The following describes two proteins that form a bound complex.

Sequence of protein 1:
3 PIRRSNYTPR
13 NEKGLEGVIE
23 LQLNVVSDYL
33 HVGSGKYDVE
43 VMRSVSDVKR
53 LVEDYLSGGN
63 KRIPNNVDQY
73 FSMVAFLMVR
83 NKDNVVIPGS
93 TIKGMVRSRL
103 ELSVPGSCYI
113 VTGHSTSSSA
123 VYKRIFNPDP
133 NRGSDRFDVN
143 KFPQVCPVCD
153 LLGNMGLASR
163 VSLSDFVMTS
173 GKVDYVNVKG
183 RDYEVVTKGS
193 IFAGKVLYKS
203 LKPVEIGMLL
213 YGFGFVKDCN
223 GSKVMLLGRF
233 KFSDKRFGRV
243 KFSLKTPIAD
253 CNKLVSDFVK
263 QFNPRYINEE

Residue-level contacts at the interface:
Residue R157 in protein 2 is in contact with residue I112 in protein 1 (closest heavy-atom distance 3.9 Å).
Residue Q209 in protein 2 is in contact with residue L199 in protein 1 (closest heavy-atom distance 4.0 Å).
Residue A161 in protein 2 contacts residue Y124 in protein 1 (closest heavy-atom distance 3.4 Å).
Residue R165 in protein 2 contacts residue T118 in protein 1 (closest heavy-atom distance 3.4 Å).
Residue E159 in protein 2 interacts with residue H116 in protein 1 (closest heavy-atom distance 3.0 Å).
Residue E159 in protein 2 is in contact with residue G115 in protein 1 (closest heavy-atom distance 3.3 Å).
Residue R157 in protein 2 is in contact with residue S100 in protein 1 (closest heavy-atom distance 3.1 Å).
Residue R150 in protein 2 is in contact with residue N83 in protein 1 (closest heavy-atom distance 3.3 Å).
Residue L76 in protein 2 is in contact with residue K15 in protein 1 (closest heavy-atom distance 4.0 Å).
Residue R216 in protein 2 contacts residue G91 in protein 1 (closest heavy-atom distance 3.7 Å).
Residue R165 in protein 2 is in contact with residue T114 in protein 1 (closest heavy-atom distance 3.9 Å).
Residue M152 in protein 2 contacts residue S92 in protein 1 (closest heavy-atom distance 3.7 Å).
Residue S156 in protein 2 interacts with residue T114 in protein 1 (closest heavy-atom distance 2.7 Å).
Residue T208 in protein 2 interacts with residue K201 in protein 1 (closest heavy-atom distance 3.8 Å).
Residue E159 in protein 2 is in contact with residue T114 in protein 1 (closest heavy-atom distance 3.4 Å).
Residue R157 in protein 2 is in contact with residue R99 in protein 1 (closest heavy-atom distance 3.4 Å).
Residue T158 in protein 2 interacts with residue P130 in protein 1 (closest heavy-atom distance 3.5 Å).
Residue R150 in protein 2 is in contact with residue V81 in protein 1 (closest heavy-atom distance 3.5 Å).
Residue T158 in protein 2 contacts residue L104 in protein 1 (closest heavy-atom distance 3.9 Å).
Residue T158 in protein 2 contacts residue K125 in protein 1 (closest heavy-atom distance 3.4 Å).
Residue R157 in protein 2 interacts with residue G96 in protein 1 (closest heavy-atom distance 4.0 Å).
Residue F220 in protein 2 is in contact with residue L199 in protein 1 (closest heavy-atom distance 3.9 Å).
Residue T158 in protein 2 contacts residue D131 in protein 1 (closest heavy-atom distance 3.3 Å).
Residue R72 in protein 2 contacts residue K201 in protein 1 (closest heavy-atom distance 3.5 Å).
Residue D174 in protein 2 interacts with residue K84 in protein 1 (closest heavy-atom distance 3.8 Å).
Residue I155 in protein 2 contacts residue V113 in protein 1 (closest heavy-atom distance 3.4 Å).
Residue V175 in protein 2 interacts with residue K84 in protein 1 (closest heavy-atom distance 3.6 Å).
Residue E159 in protein 2 is in contact with residue S117 in protein 1 (closest heavy-atom distance 3.1 Å).
Residue R72 in protein 2 interacts with residue S202 in protein 1 (closest heavy-atom distance 2.4 Å).
Residue R165 in protein 2 is in contact with residue G115 in protein 1 (closest heavy-atom distance 3.6 Å).
Residue S215 in protein 2 contacts residue S164 in protein 1 (closest heavy-atom distance 3.3 Å).
Residue R165 in protein 2 contacts residue H116 in protein 1 (closest heavy-atom distance 3.1 Å).
Residue F207 in protein 2 is in contact with residue L199 in protein 1 (closest heavy-atom distance 3.7 Å).
Residue A161 in protein 2 interacts with residue S121 in protein 1 (closest heavy-atom distance 3.2 Å).
Residue S215 in protein 2 is in contact with residue V163 in protein 1 (closest heavy-atom distance 3.5 Å).
Residue S215 in protein 2 interacts with residue K95 in protein 1 (closest heavy-atom distance 3.0 Å).
Residue S215 in protein 2 contacts residue L165 in protein 1 (closest heavy-atom distance 2.6 Å).
Residue R157 in protein 2 interacts with residue V113 in protein 1 (closest heavy-atom distance 3.4 Å).
Residue A163 in protein 2 interacts with residue T118 in protein 1 (closest heavy-atom distance 3.8 Å).
Residue V162 in protein 2 contacts residue S119 in protein 1 (closest heavy-atom distance 3.5 Å).
Residue R157 in protein 2 contacts residue E103 in protein 1 (closest heavy-atom distance 2.6 Å).
Residue S215 in protein 2 is in contact with residue S161 in protein 1 (closest heavy-atom distance 3.3 Å).
Residue R72 in protein 2 contacts residue R12 in protein 1 (closest heavy-atom distance 3.2 Å).
Residue F207 in protein 2 is in contact with residue V20 in protein 1 (closest heavy-atom distance 3.7 Å).
Residue G160 in protein 2 is in contact with residue S119 in protein 1 (closest heavy-atom distance 2.8 Å).
Residue S156 in protein 2 interacts with residue V113 in protein 1 (closest heavy-atom distance 3.7 Å).
Residue R157 in protein 2 contacts residue Y111 in protein 1 (closest heavy-atom distance 3.9 Å).
Residue G206 in protein 2 interacts with residue L199 in protein 1 (closest heavy-atom distance 3.2 Å).
Residue G160 in protein 2 contacts residue S117 in protein 1 (closest heavy-atom distance 3.7 Å).
Residue G217 in protein 2 is in contact with residue L165 in protein 1 (closest heavy-atom distance 3.5 Å).
Residue K214 in protein 2 is in contact with residue S164 in protein 1 (closest heavy-atom distance 3.4 Å).
Residue F207 in protein 2 interacts with residue E18 in protein 1 (closest heavy-atom distance 3.3 Å).
Residue R72 in protein 2 interacts with residue K15 in protein 1 (closest heavy-atom distance 3.7 Å).
Residue R216 in protein 2 is in contact with residue S92 in protein 1 (closest heavy-atom distance 3.7 Å).
Residue R75 in protein 2 contacts residue N13 in protein 1 (closest heavy-atom distance 3.8 Å).
Residue F220 in protein 2 interacts with residue S166 in protein 1 (closest heavy-atom distance 3.6 Å).
Residue F207 in protein 2 interacts with residue K201 in protein 1 (closest heavy-atom distance 3.5 Å).
Residue R216 in protein 2 interacts with residue L165 in protein 1 (closest heavy-atom distance 3.2 Å).
Residue T158 in protein 2 contacts residue Y124 in protein 1 (closest heavy-atom distance 3.5 Å).
Residue Q209 in protein 2 interacts with residue S164 in protein 1 (closest heavy-atom distance 3.5 Å).

Sequence of protein 2:
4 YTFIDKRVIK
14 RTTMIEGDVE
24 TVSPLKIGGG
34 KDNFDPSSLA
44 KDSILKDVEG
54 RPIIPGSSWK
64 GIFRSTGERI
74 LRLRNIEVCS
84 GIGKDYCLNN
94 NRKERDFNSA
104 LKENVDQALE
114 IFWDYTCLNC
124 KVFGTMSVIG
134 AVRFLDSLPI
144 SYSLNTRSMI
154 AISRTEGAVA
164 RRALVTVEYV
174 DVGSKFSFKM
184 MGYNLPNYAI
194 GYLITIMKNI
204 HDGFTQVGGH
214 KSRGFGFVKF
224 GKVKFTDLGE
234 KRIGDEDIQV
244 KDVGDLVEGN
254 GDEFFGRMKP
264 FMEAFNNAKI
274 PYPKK